These two protein chains interact to form a complex.

Sequence of the second protein:
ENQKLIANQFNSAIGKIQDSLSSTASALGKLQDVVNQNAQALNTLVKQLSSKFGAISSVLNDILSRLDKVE

Contacts between the two chains:
Residue N222 in the second protein is in contact with residue V21 in the first protein (closest heavy-atom distance 3.0 Å).
Residue K190 in the second protein contacts residue L44 in the first protein (closest heavy-atom distance 4.2 Å).
Residue Q204 in the second protein is in contact with residue A34 in the first protein (closest heavy-atom distance 2.4 Å).
Residue N229 in the second protein is in contact with residue A18 in the first protein (closest heavy-atom distance 3.2 Å).
Residue E257 in the second protein interacts with residue H3 in the first protein (closest heavy-atom distance 3.3 Å).
Residue A225 in the second protein is in contact with residue S19 in the first protein (closest heavy-atom distance 3.2 Å).
Residue L250 in the second protein is in contact with residue V8 in the first protein (closest heavy-atom distance 3.8 Å).
Residue F239 in the second protein contacts residue L10 in the first protein (closest heavy-atom distance 4.0 Å).
Residue I203 in the second protein is in contact with residue L37 in the first protein (closest heavy-atom distance 4.0 Å).
Residue S243 in the second protein interacts with residue L10 in the first protein (closest heavy-atom distance 3.9 Å).
Residue S208 in the second protein interacts with residue A34 in the first protein (closest heavy-atom distance 3.9 Å).
Residue N247 in the second protein contacts residue D7 in the first protein (closest heavy-atom distance 2.4 Å).
Residue V232 in the second protein interacts with residue I13 in the first protein (closest heavy-atom distance 3.9 Å).
Residue F196 in the second protein contacts residue L41 in the first protein (closest heavy-atom distance 4.5 Å).
Residue I200 in the second protein is in contact with residue L41 in the first protein (closest heavy-atom distance 3.6 Å).
Residue S243 in the second protein is in contact with residue D9 in the first protein (closest heavy-atom distance 4.4 Å).
Residue F196 in the second protein contacts residue S40 in the first protein (closest heavy-atom distance 3.2 Å).
Residue S236 in the second protein is in contact with residue I13 in the first protein (closest heavy-atom distance 4.3 Å).
Residue L228 in the second protein is in contact with residue A18 in the first protein (closest heavy-atom distance 4.2 Å).
Residue L250 in the second protein contacts residue P6 in the first protein (closest heavy-atom distance 4.0 Å).
Residue L207 in the second protein interacts with residue A34 in the first protein (closest heavy-atom distance 4.0 Å).
Residue A211 in the second protein interacts with residue L30 in the first protein (closest heavy-atom distance 4.1 Å).
Residue V232 in the second protein is in contact with residue I16 in the first protein (closest heavy-atom distance 3.6 Å).
Residue Q218 in the second protein contacts residue V21 in the first protein (closest heavy-atom distance 3.9 Å).
Residue A225 in the second protein contacts residue V20 in the first protein (closest heavy-atom distance 4.3 Å).
Residue N247 in the second protein contacts residue V8 in the first protein (closest heavy-atom distance 3.6 Å).
Residue A211 in the second protein interacts with residue I27 in the first protein (closest heavy-atom distance 3.7 Å).
Residue D254 in the second protein contacts residue S5 in the first protein (closest heavy-atom distance 3.0 Å).
Residue L207 in the second protein contacts residue L30 in the first protein (closest heavy-atom distance 3.7 Å).
Residue L214 in the second protein contacts residue I23 in the first protein (closest heavy-atom distance 3.9 Å).
Residue Q218 in the second protein is in contact with residue I23 in the first protein (closest heavy-atom distance 3.3 Å).
Residue G215 in the second protein is in contact with residue I27 in the first protein (closest heavy-atom distance 3.7 Å).
Residue D254 in the second protein contacts residue T4 in the first protein (closest heavy-atom distance 4.0 Å).
Residue L214 in the second protein contacts residue I27 in the first protein (closest heavy-atom distance 3.8 Å).
Residue S236 in the second protein is in contact with residue D12 in the first protein (closest heavy-atom distance 4.3 Å).
Residue L214 in the second protein contacts residue L30 in the first protein (closest heavy-atom distance 4.0 Å).
Residue A193 in the second protein interacts with residue L44 in the first protein (closest heavy-atom distance 3.9 Å).
Residue Q218 in the second protein is in contact with residue Q24 in the first protein (closest heavy-atom distance 3.4 Å).
Residue N197 in the second protein interacts with residue L41 in the first protein (closest heavy-atom distance 3.3 Å).
Residue Q204 in the second protein is in contact with residue N38 in the first protein (closest heavy-atom distance 3.0 Å).
Residue N229 in the second protein is in contact with residue N17 in the first protein (closest heavy-atom distance 3.3 Å).
Residue A225 in the second protein interacts with residue A18 in the first protein (closest heavy-atom distance 4.0 Å).
Residue Q204 in the second protein interacts with residue L37 in the first protein (closest heavy-atom distance 3.8 Å).
Residue S208 in the second protein interacts with residue N31 in the first protein (closest heavy-atom distance 4.3 Å).
Residue A193 in the second protein contacts residue I42 in the first protein (closest heavy-atom distance 3.6 Å).
Residue Q218 in the second protein interacts with residue I27 in the first protein (closest heavy-atom distance 4.1 Å).
Residue Q218 in the second protein is in contact with residue N22 in the first protein (closest heavy-atom distance 4.1 Å).
Residue V221 in the second protein contacts residue V21 in the first protein (closest heavy-atom distance 4.2 Å).
Residue A211 in the second protein interacts with residue N31 in the first protein (closest heavy-atom distance 3.5 Å).
Residue L250 in the second protein contacts residue S5 in the first protein (closest heavy-atom distance 3.8 Å).
Residue Q189 in the second protein interacts with residue L44 in the first protein (closest heavy-atom distance 3.6 Å).
Residue N222 in the second protein interacts with residue V20 in the first protein (closest heavy-atom distance 3.3 Å).
Residue I200 in the second protein contacts residue L37 in the first protein (closest heavy-atom distance 3.6 Å).
Residue I242 in the second protein interacts with residue L10 in the first protein (closest heavy-atom distance 3.9 Å).
Residue Q204 in the second protein is in contact with residue K35 in the first protein (closest heavy-atom distance 4.3 Å).
Residue F196 in the second protein contacts residue I42 in the first protein (closest heavy-atom distance 3.5 Å).
Residue T210 in the second protein interacts with residue L30 in the first protein (closest heavy-atom distance 3.7 Å).
Residue N197 in the second protein is in contact with residue I42 in the first protein (closest heavy-atom distance 3.0 Å).
Residue L207 in the second protein interacts with residue V33 in the first protein (closest heavy-atom distance 3.7 Å).
Residue L246 in the second protein is in contact with residue L10 in the first protein (closest heavy-atom distance 4.6 Å).

Sequence of the first protein:
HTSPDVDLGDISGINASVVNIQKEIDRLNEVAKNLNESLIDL